Sequence of protein 2:
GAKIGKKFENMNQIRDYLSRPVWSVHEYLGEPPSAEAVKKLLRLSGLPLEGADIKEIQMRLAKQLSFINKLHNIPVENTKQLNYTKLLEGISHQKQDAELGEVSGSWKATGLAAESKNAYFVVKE

These two protein chains interact to form a complex.

Sequence of protein 1:
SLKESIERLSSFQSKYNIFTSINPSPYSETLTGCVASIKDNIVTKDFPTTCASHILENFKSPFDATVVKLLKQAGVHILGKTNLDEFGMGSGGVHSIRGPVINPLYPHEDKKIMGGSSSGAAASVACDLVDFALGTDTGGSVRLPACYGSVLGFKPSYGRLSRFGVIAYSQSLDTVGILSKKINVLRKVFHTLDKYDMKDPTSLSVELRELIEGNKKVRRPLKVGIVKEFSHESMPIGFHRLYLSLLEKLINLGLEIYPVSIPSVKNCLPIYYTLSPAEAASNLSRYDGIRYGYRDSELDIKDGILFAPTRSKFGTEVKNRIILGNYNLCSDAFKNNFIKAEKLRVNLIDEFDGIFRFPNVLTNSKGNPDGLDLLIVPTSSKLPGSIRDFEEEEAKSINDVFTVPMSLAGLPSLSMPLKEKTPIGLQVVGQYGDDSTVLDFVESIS

Interface contacts:
Residue K241 in protein 1 contacts residue Y22 in protein 2 (closest heavy-atom distance 3.1 Å).
Residue I318 in protein 1 is in contact with residue L60 in protein 2 (closest heavy-atom distance 3.2 Å).
Residue S244 in protein 1 interacts with residue L23 in protein 2 (closest heavy-atom distance 3.6 Å).
Residue K353 in protein 1 is in contact with residue L84 in protein 2 (closest heavy-atom distance 2.7 Å).
Residue P272 in protein 1 contacts residue G10 in protein 2 (closest heavy-atom distance 2.9 Å).
Residue I318 in protein 1 interacts with residue L62 in protein 2 (closest heavy-atom distance 3.6 Å).
Residue H245 in protein 1 contacts residue V27 in protein 2 (closest heavy-atom distance 3.5 Å).
Residue E246 in protein 1 is in contact with residue S29 in protein 2 (closest heavy-atom distance 3.2 Å).
Residue N339 in protein 1 interacts with residue S58 in protein 2 (closest heavy-atom distance 2.9 Å).
Residue K353 in protein 1 contacts residue I87 in protein 2 (closest heavy-atom distance 2.9 Å).
Residue Y271 in protein 1 interacts with residue K12 in protein 2 (closest heavy-atom distance 3.5 Å).
Residue T287 in protein 1 interacts with residue I81 in protein 2 (closest heavy-atom distance 3.6 Å).
Residue K279 in protein 1 contacts residue Y33 in protein 2 (closest heavy-atom distance 3.6 Å).
Residue D313 in protein 1 contacts residue V151 in protein 2 (closest heavy-atom distance 3.6 Å).
Residue L257 in protein 1 interacts with residue M16 in protein 2 (closest heavy-atom distance 3.5 Å).
Residue P276 in protein 1 interacts with residue G6 in protein 2 (closest heavy-atom distance 3.5 Å).
Residue N333 in protein 1 is in contact with residue R73 in protein 2 (closest heavy-atom distance 3.0 Å).
Residue K409 in protein 1 interacts with residue K76 in protein 2 (closest heavy-atom distance 3.3 Å).
Residue A321 in protein 1 is in contact with residue G59 in protein 2 (closest heavy-atom distance 3.5 Å).
Residue E261 in protein 1 contacts residue M16 in protein 2 (closest heavy-atom distance 3.6 Å).
Residue E242 in protein 1 interacts with residue V30 in protein 2 (closest heavy-atom distance 3.3 Å).
Residue P283 in protein 1 contacts residue L84 in protein 2 (closest heavy-atom distance 3.5 Å).
Residue K212 in protein 1 interacts with residue E127 in protein 2 (closest heavy-atom distance 2.4 Å).
Residue N350 in protein 1 is in contact with residue N82 in protein 2 (closest heavy-atom distance 2.7 Å).
Residue Y271 in protein 1 interacts with residue F13 in protein 2 (closest heavy-atom distance 3.5 Å).
Residue I303 in protein 1 interacts with residue A141 in protein 2 (closest heavy-atom distance 3.6 Å).
Residue V419 in protein 1 interacts with residue V30 in protein 2 (closest heavy-atom distance 3.5 Å).
Residue Y340 in protein 1 interacts with residue L78 in protein 2 (closest heavy-atom distance 3.4 Å).
Residue V273 in protein 1 contacts residue K8 in protein 2 (closest heavy-atom distance 3.4 Å).
Residue P272 in protein 1 is in contact with residue Y22 in protein 2 (closest heavy-atom distance 3.5 Å).
Residue S274 in protein 1 is in contact with residue K8 in protein 2 (closest heavy-atom distance 2.8 Å).
Residue E246 in protein 1 interacts with residue H31 in protein 2 (closest heavy-atom distance 3.4 Å).
Residue I335 in protein 1 contacts residue S58 in protein 2 (closest heavy-atom distance 3.5 Å).
Residue P272 in protein 1 is in contact with residue F13 in protein 2 (closest heavy-atom distance 3.4 Å).
Residue E246 in protein 1 interacts with residue V30 in protein 2 (closest heavy-atom distance 2.5 Å).
Residue D316 in protein 1 is in contact with residue L62 in protein 2 (closest heavy-atom distance 3.1 Å).
Residue I270 in protein 1 is in contact with residue K12 in protein 2 (closest heavy-atom distance 3.6 Å).
Residue R324 in protein 1 interacts with residue L60 in protein 2 (closest heavy-atom distance 3.4 Å).
Residue H245 in protein 1 is in contact with residue R25 in protein 2 (closest heavy-atom distance 3.1 Å).
Residue N280 in protein 1 contacts residue Y33 in protein 2 (closest heavy-atom distance 2.6 Å).
Residue N341 in protein 1 contacts residue I81 in protein 2 (closest heavy-atom distance 3.3 Å).
Residue P272 in protein 1 contacts residue K11 in protein 2 (closest heavy-atom distance 3.1 Å).
Residue S274 in protein 1 interacts with residue A7 in protein 2 (closest heavy-atom distance 3.1 Å).
Residue R324 in protein 1 is in contact with residue S58 in protein 2 (closest heavy-atom distance 2.8 Å).
Residue Y271 in protein 1 interacts with residue G10 in protein 2 (closest heavy-atom distance 3.5 Å).
Residue F177 in protein 1 interacts with residue L128 in protein 2 (closest heavy-atom distance 3.5 Å).
Residue N350 in protein 1 contacts residue H85 in protein 2 (closest heavy-atom distance 3.1 Å).
Residue Y305 in protein 1 is in contact with residue L140 in protein 2 (closest heavy-atom distance 3.5 Å).
Residue D313 in protein 1 is in contact with residue K152 in protein 2 (closest heavy-atom distance 2.8 Å).
Residue R304 in protein 1 interacts with residue A141 in protein 2 (closest heavy-atom distance 3.2 Å).
Residue R308 in protein 1 contacts residue V150 in protein 2 (closest heavy-atom distance 2.8 Å).
Residue K353 in protein 1 contacts residue V89 in protein 2 (closest heavy-atom distance 3.6 Å).
Residue H245 in protein 1 interacts with residue S29 in protein 2 (closest heavy-atom distance 3.2 Å).
Residue R304 in protein 1 is in contact with residue L140 in protein 2 (closest heavy-atom distance 3.4 Å).
Residue R324 in protein 1 contacts residue G59 in protein 2 (closest heavy-atom distance 3.2 Å).
Residue I303 in protein 1 interacts with residue F149 in protein 2 (closest heavy-atom distance 3.5 Å).
Residue I270 in protein 1 is in contact with residue F13 in protein 2 (closest heavy-atom distance 2.9 Å).
Residue I239 in protein 1 interacts with residue Y22 in protein 2 (closest heavy-atom distance 3.1 Å).
Residue R304 in protein 1 is in contact with residue F149 in protein 2 (closest heavy-atom distance 3.6 Å).
Residue D316 in protein 1 interacts with residue E63 in protein 2 (closest heavy-atom distance 3.2 Å).